Sequence of the second protein:
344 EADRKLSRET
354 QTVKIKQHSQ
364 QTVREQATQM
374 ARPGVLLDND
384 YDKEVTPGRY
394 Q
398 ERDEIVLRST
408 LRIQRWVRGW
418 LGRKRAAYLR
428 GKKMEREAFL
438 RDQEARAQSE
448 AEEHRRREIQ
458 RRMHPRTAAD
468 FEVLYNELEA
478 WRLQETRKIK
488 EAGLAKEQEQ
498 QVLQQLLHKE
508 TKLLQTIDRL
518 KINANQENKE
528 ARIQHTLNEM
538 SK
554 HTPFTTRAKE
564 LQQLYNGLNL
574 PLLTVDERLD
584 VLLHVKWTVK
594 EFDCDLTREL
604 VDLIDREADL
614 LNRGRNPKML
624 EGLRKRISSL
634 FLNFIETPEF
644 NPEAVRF

These two protein chains interact to form a complex.

Residue-level contacts at the interface:
Residue L380 in the second protein interacts with residue G167 in the first protein (closest heavy-atom distance 3.7 Å).
Residue V378 in the second protein is in contact with residue V164 in the first protein (closest heavy-atom distance 3.6 Å).
Residue V378 in the second protein interacts with residue E163 in the first protein (closest heavy-atom distance 4.1 Å).
Residue G377 in the second protein contacts residue G167 in the first protein (closest heavy-atom distance 3.8 Å).
Residue L379 in the second protein contacts residue G167 in the first protein (closest heavy-atom distance 4.7 Å).
Residue G377 in the second protein is in contact with residue E171 in the first protein (closest heavy-atom distance 4.9 Å).
Residue L380 in the second protein interacts with residue V166 in the first protein (closest heavy-atom distance 4.7 Å).
Residue V378 in the second protein contacts residue V166 in the first protein (closest heavy-atom distance 5.0 Å).
Residue V378 in the second protein is in contact with residue G167 in the first protein (closest heavy-atom distance 3.0 Å).
Residue V378 in the second protein contacts residue K168 in the first protein (closest heavy-atom distance 3.5 Å).
Residue L380 in the second protein contacts residue V164 in the first protein (closest heavy-atom distance 4.8 Å).
Residue G377 in the second protein interacts with residue K168 in the first protein (closest heavy-atom distance 4.8 Å).
Residue L380 in the second protein interacts with residue E163 in the first protein (closest heavy-atom distance 3.2 Å).
Residue D381 in the second protein contacts residue E163 in the first protein (closest heavy-atom distance 4.2 Å).

Sequence of the first protein:
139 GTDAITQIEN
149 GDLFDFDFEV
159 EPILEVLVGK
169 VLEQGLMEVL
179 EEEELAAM